The following describes two proteins that form a bound complex.

Sequence of protein 2:
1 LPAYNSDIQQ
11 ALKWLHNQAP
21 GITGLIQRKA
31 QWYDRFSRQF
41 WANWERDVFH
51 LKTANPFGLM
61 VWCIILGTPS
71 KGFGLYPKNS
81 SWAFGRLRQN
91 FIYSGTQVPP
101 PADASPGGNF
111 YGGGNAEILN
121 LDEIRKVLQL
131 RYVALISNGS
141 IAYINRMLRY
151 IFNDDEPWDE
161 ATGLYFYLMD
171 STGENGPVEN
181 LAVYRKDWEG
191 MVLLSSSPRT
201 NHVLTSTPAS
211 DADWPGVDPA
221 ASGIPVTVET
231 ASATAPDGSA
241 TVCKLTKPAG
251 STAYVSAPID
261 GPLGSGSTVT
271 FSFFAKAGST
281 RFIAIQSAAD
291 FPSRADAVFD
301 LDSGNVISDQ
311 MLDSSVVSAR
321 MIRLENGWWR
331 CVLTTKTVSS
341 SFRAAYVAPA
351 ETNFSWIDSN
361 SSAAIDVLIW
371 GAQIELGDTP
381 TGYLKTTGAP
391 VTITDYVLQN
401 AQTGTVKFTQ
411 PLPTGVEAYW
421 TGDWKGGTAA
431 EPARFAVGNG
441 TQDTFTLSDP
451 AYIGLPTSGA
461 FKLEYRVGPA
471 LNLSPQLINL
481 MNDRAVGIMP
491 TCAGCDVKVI

Contacts between the two chains:
Residue Y143 in protein 2 interacts with residue L85 in protein 1 (closest heavy-atom distance 3.2 Å).
Residue A11 in protein 2 contacts residue S46 in protein 1 (closest heavy-atom distance 3.4 Å).
Residue Y150 in protein 2 contacts residue C83 in protein 1 (closest heavy-atom distance 2.7 Å).
Residue Y132 in protein 2 interacts with residue A84 in protein 1 (closest heavy-atom distance 3.8 Å).
Residue E174 in protein 2 contacts residue N288 in protein 1 (closest heavy-atom distance 2.2 Å).
Residue I141 in protein 2 contacts residue Y301 in protein 1 (closest heavy-atom distance 3.8 Å).
Residue A460 in protein 2 contacts residue G270 in protein 1 (closest heavy-atom distance 3.9 Å).
Residue E174 in protein 2 is in contact with residue V302 in protein 1 (closest heavy-atom distance 3.1 Å).
Residue S140 in protein 2 interacts with residue A265 in protein 1 (closest heavy-atom distance 2.8 Å).
Residue K29 in protein 2 interacts with residue E51 in protein 1 (closest heavy-atom distance 2.3 Å).
Residue K13 in protein 2 contacts residue A40 in protein 1 (closest heavy-atom distance 3.3 Å).
Residue A11 in protein 2 is in contact with residue A50 in protein 1 (closest heavy-atom distance 3.8 Å).
Residue A142 in protein 2 is in contact with residue W264 in protein 1 (closest heavy-atom distance 3.9 Å).
Residue I136 in protein 2 is in contact with residue L85 in protein 1 (closest heavy-atom distance 3.7 Å).
Residue I136 in protein 2 contacts residue Q201 in protein 1 (closest heavy-atom distance 3.5 Å).
Residue M311 in protein 2 contacts residue I173 in protein 1 (closest heavy-atom distance 3.6 Å).
Residue I453 in protein 2 contacts residue R299 in protein 1 (closest heavy-atom distance 3.7 Å).
Residue R149 in protein 2 contacts residue S297 in protein 1 (closest heavy-atom distance 2.3 Å).
Residue Q10 in protein 2 is in contact with residue I53 in protein 1 (closest heavy-atom distance 3.9 Å).
Residue I8 in protein 2 interacts with residue A54 in protein 1 (closest heavy-atom distance 3.5 Å).
Residue Y143 in protein 2 interacts with residue R197 in protein 1 (closest heavy-atom distance 3.2 Å).
Residue F166 in protein 2 is in contact with residue R299 in protein 1 (closest heavy-atom distance 3.1 Å).
Residue N138 in protein 2 contacts residue Q201 in protein 1 (closest heavy-atom distance 3.1 Å).
Residue G139 in protein 2 is in contact with residue H267 in protein 1 (closest heavy-atom distance 2.8 Å).
Residue D170 in protein 2 is in contact with residue G269 in protein 1 (closest heavy-atom distance 2.9 Å).
Residue Y132 in protein 2 is in contact with residue L85 in protein 1 (closest heavy-atom distance 3.4 Å).
Residue L168 in protein 2 contacts residue Y301 in protein 1 (closest heavy-atom distance 2.2 Å).
Residue M147 in protein 2 interacts with residue L85 in protein 1 (closest heavy-atom distance 3.2 Å).
Residue S137 in protein 2 contacts residue Q201 in protein 1 (closest heavy-atom distance 3.5 Å).
Residue W41 in protein 2 interacts with residue I65 in protein 1 (closest heavy-atom distance 3.5 Å).
Residue T172 in protein 2 interacts with residue V302 in protein 1 (closest heavy-atom distance 3.0 Å).
Residue D309 in protein 2 contacts residue V172 in protein 1 (closest heavy-atom distance 3.2 Å).
Residue Y4 in protein 2 interacts with residue R60 in protein 1 (closest heavy-atom distance 3.1 Å).
Residue V306 in protein 2 is in contact with residue A174 in protein 1 (closest heavy-atom distance 3.5 Å).
Residue S171 in protein 2 contacts residue P272 in protein 1 (closest heavy-atom distance 3.6 Å).
Residue L168 in protein 2 interacts with residue R299 in protein 1 (closest heavy-atom distance 2.9 Å).
Residue V316 in protein 2 interacts with residue I173 in protein 1 (closest heavy-atom distance 3.6 Å).
Residue F461 in protein 2 interacts with residue G270 in protein 1 (closest heavy-atom distance 3.2 Å).
Residue Y33 in protein 2 is in contact with residue A54 in protein 1 (closest heavy-atom distance 3.5 Å).
Residue W158 in protein 2 contacts residue S297 in protein 1 (closest heavy-atom distance 3.0 Å).
Residue N175 in protein 2 interacts with residue K300 in protein 1 (closest heavy-atom distance 3.5 Å).
Residue E174 in protein 2 interacts with residue K300 in protein 1 (closest heavy-atom distance 3.3 Å).
Residue E174 in protein 2 is in contact with residue Y301 in protein 1 (closest heavy-atom distance 2.9 Å).
Residue M169 in protein 2 is in contact with residue Y301 in protein 1 (closest heavy-atom distance 3.2 Å).
Residue D170 in protein 2 contacts residue G270 in protein 1 (closest heavy-atom distance 3.8 Å).
Residue F49 in protein 2 is in contact with residue D80 in protein 1 (closest heavy-atom distance 2.9 Å).
Residue M169 in protein 2 is in contact with residue R299 in protein 1 (closest heavy-atom distance 2.4 Å).
Residue D309 in protein 2 interacts with residue I173 in protein 1 (closest heavy-atom distance 2.6 Å).
Residue L25 in protein 2 is in contact with residue L47 in protein 1 (closest heavy-atom distance 3.9 Å).
Residue C492 in protein 2 is in contact with residue N268 in protein 1 (closest heavy-atom distance 3.1 Å).
Residue L51 in protein 2 interacts with residue C83 in protein 1 (closest heavy-atom distance 3.9 Å).
Residue D170 in protein 2 interacts with residue H267 in protein 1 (closest heavy-atom distance 3.6 Å).
Residue L15 in protein 2 contacts residue S41 in protein 1 (closest heavy-atom distance 3.6 Å).
Residue T172 in protein 2 contacts residue Y301 in protein 1 (closest heavy-atom distance 3.8 Å).
Residue S6 in protein 2 contacts residue S57 in protein 1 (closest heavy-atom distance 3.7 Å).
Residue N138 in protein 2 interacts with residue I200 in protein 1 (closest heavy-atom distance 3.9 Å).
Residue S140 in protein 2 is in contact with residue H267 in protein 1 (closest heavy-atom distance 3.3 Å).
Residue F461 in protein 2 is in contact with residue L242 in protein 1 (closest heavy-atom distance 3.4 Å).
Residue D7 in protein 2 contacts residue I53 in protein 1 (closest heavy-atom distance 3.3 Å).
Residue D309 in protein 2 interacts with residue A174 in protein 1 (closest heavy-atom distance 2.3 Å).

Sequence of protein 1:
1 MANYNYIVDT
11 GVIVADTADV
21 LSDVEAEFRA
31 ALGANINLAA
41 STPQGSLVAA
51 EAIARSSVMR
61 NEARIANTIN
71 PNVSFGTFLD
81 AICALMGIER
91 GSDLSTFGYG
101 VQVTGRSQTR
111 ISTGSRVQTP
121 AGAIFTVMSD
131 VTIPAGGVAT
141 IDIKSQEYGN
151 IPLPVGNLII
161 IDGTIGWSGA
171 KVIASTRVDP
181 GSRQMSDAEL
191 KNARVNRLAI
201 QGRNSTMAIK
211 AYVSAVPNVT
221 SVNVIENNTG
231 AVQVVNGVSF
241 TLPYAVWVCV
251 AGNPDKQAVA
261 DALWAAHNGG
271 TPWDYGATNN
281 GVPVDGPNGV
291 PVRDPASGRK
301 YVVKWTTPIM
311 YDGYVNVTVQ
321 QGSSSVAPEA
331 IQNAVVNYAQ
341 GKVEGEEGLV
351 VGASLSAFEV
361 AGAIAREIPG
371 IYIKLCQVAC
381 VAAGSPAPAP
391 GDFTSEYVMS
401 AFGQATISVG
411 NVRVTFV